Residue-level contacts at the interface:
Residue S20 in chain A is in contact with residue R12 in chain B (closest heavy-atom distance 2.9 Å).
Residue L15 in chain A contacts residue I7 in chain B (closest heavy-atom distance 3.7 Å).
Residue T12 in chain A is in contact with residue T6 in chain B (closest heavy-atom distance 3.2 Å).
Residue A123 in chain A is in contact with residue I7 in chain B (closest heavy-atom distance 2.8 Å).
Residue Y129 in chain A interacts with residue S3 in chain B (closest heavy-atom distance 2.7 Å).
Residue A69 in chain A interacts with residue V11 in chain B (closest heavy-atom distance 3.8 Å).
Residue T120 in chain A interacts with residue Y10 in chain B (closest heavy-atom distance 3.9 Å).
Residue D14 in chain A contacts residue R8 in chain B (closest heavy-atom distance 3.4 Å).
Residue T9 in chain A contacts residue T4 in chain B (closest heavy-atom distance 3.0 Å).
Residue Q118 in chain A contacts residue V11 in chain B (closest heavy-atom distance 3.2 Å).
Residue A11 in chain A interacts with residue T6 in chain B (closest heavy-atom distance 2.9 Å).
Residue Y19 in chain A is in contact with residue R12 in chain B (closest heavy-atom distance 3.4 Å).
Residue L74 in chain A contacts residue I7 in chain B (closest heavy-atom distance 3.9 Å).
Residue Y129 in chain A is in contact with residue D2 in chain B (closest heavy-atom distance 3.0 Å).
Residue T120 in chain A interacts with residue G9 in chain B (closest heavy-atom distance 3.8 Å).
Residue A123 in chain A interacts with residue T6 in chain B (closest heavy-atom distance 3.6 Å).
Residue I125 in chain A is in contact with residue T4 in chain B (closest heavy-atom distance 3.4 Å).
Residue G119 in chain A contacts residue V11 in chain B (closest heavy-atom distance 2.8 Å).
Residue T128 in chain A interacts with residue A1 in chain B (closest heavy-atom distance 3.2 Å).
Residue I127 in chain A contacts residue S3 in chain B (closest heavy-atom distance 2.9 Å).
Residue I127 in chain A interacts with residue I5 in chain B (closest heavy-atom distance 3.8 Å).
Residue V6 in chain A interacts with residue D2 in chain B (closest heavy-atom distance 3.7 Å).
Residue S126 in chain A interacts with residue S3 in chain B (closest heavy-atom distance 3.7 Å).
Residue Q122 in chain A interacts with residue I7 in chain B (closest heavy-atom distance 3.3 Å).
Residue T117 in chain A interacts with residue V11 in chain B (closest heavy-atom distance 3.5 Å).
Residue G16 in chain A interacts with residue Y10 in chain B (closest heavy-atom distance 3.0 Å).
Residue Q118 in chain A interacts with residue Y10 in chain B (closest heavy-atom distance 2.9 Å).
Residue M24 in chain A contacts residue R15 in chain B (closest heavy-atom distance 3.5 Å).
Residue V13 in chain A contacts residue I7 in chain B (closest heavy-atom distance 3.5 Å).
Residue T8 in chain A interacts with residue S3 in chain B (closest heavy-atom distance 2.7 Å).
Residue Q122 in chain A contacts residue R8 in chain B (closest heavy-atom distance 3.8 Å).
Residue A123 in chain A interacts with residue I5 in chain B (closest heavy-atom distance 3.9 Å).
Residue V107 in chain A contacts residue I7 in chain B (closest heavy-atom distance 3.7 Å).
Residue L18 in chain A contacts residue Y10 in chain B (closest heavy-atom distance 2.8 Å).
Residue L18 in chain A is in contact with residue R12 in chain B (closest heavy-atom distance 2.8 Å).
Residue L18 in chain A interacts with residue V11 in chain B (closest heavy-atom distance 3.4 Å).
Residue A11 in chain A contacts residue I5 in chain B (closest heavy-atom distance 3.2 Å).
Residue T9 in chain A interacts with residue S3 in chain B (closest heavy-atom distance 3.4 Å).
Residue D17 in chain A interacts with residue Y10 in chain B (closest heavy-atom distance 3.4 Å).
Residue I121 in chain A is in contact with residue R8 in chain B (closest heavy-atom distance 3.2 Å).
Residue L15 in chain A contacts residue R8 in chain B (closest heavy-atom distance 2.9 Å).
Residue I72 in chain A interacts with residue V11 in chain B (closest heavy-atom distance 3.8 Å).
Residue N10 in chain A contacts residue T4 in chain B (closest heavy-atom distance 3.6 Å).
Residue S20 in chain A interacts with residue V11 in chain B (closest heavy-atom distance 3.3 Å).
Residue V124 in chain A interacts with residue T6 in chain B (closest heavy-atom distance 3.8 Å).
Residue D17 in chain A interacts with residue R12 in chain B (closest heavy-atom distance 2.6 Å).
Residue T128 in chain A interacts with residue D2 in chain B (closest heavy-atom distance 3.5 Å).
Residue I125 in chain A is in contact with residue I5 in chain B (closest heavy-atom distance 2.8 Å).
Residue S20 in chain A interacts with residue R15 in chain B (closest heavy-atom distance 3.6 Å).
Residue V13 in chain A interacts with residue T6 in chain B (closest heavy-atom distance 2.7 Å).
Residue I121 in chain A is in contact with residue V11 in chain B (closest heavy-atom distance 3.8 Å).
Residue V6 in chain A contacts residue S3 in chain B (closest heavy-atom distance 3.5 Å).
Residue G16 in chain A is in contact with residue G9 in chain B (closest heavy-atom distance 3.3 Å).
Residue I121 in chain A interacts with residue G9 in chain B (closest heavy-atom distance 2.9 Å).
Residue G119 in chain A interacts with residue Y10 in chain B (closest heavy-atom distance 3.1 Å).
Residue A11 in chain A interacts with residue T4 in chain B (closest heavy-atom distance 3.1 Å).
Residue S20 in chain A contacts residue D13 in chain B (closest heavy-atom distance 3.6 Å).
Residue I127 in chain A is in contact with residue D2 in chain B (closest heavy-atom distance 2.9 Å).
Residue V13 in chain A is in contact with residue R8 in chain B (closest heavy-atom distance 3.0 Å).
Residue V124 in chain A is in contact with residue I5 in chain B (closest heavy-atom distance 3.3 Å).

Sequence of chain A:
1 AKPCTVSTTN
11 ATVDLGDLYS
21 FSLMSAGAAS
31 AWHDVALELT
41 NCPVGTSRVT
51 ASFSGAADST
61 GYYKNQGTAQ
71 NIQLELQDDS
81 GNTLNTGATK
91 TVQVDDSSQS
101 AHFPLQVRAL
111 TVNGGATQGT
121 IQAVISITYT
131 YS

Sequence of chain B:
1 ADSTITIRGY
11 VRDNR

These two protein chains interact to form a complex.